Sequence of chain A:
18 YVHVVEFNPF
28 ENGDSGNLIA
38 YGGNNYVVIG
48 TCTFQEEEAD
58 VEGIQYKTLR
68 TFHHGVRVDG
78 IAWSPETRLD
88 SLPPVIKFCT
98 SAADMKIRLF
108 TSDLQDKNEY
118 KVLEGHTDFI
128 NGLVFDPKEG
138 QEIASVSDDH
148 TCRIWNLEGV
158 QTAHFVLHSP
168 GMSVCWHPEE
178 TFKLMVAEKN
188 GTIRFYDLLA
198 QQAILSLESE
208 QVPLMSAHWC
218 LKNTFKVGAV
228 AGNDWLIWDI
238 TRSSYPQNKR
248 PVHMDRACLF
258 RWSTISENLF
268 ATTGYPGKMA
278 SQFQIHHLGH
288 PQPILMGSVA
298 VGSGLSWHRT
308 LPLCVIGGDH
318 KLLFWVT

Contacts between the two chains:
Residue Y832 in chain B interacts with residue I291 in chain A (closest heavy-atom distance 2.8 Å).
Residue E830 in chain B interacts with residue L285 in chain A (closest heavy-atom distance 3.5 Å).
Residue R829 in chain B is in contact with residue P248 in chain A (closest heavy-atom distance 2.4 Å).
Residue Y832 in chain B interacts with residue H283 in chain A (closest heavy-atom distance 2.6 Å).
Residue N834 in chain B interacts with residue P290 in chain A (closest heavy-atom distance 1.8 Å).
Residue L835 in chain B contacts residue Q281 in chain A (closest heavy-atom distance 3.1 Å).
Residue N834 in chain B interacts with residue L292 in chain A (closest heavy-atom distance 3.0 Å).
Residue D833 in chain B contacts residue Q281 in chain A (closest heavy-atom distance 3.2 Å).
Residue D833 in chain B is in contact with residue Q289 in chain A (closest heavy-atom distance 1.6 Å).
Residue N828 in chain B contacts residue R247 in chain A (closest heavy-atom distance 2.2 Å).
Residue R829 in chain B is in contact with residue H283 in chain A (closest heavy-atom distance 3.0 Å).
Residue M837 in chain B is in contact with residue L292 in chain A (closest heavy-atom distance 2.9 Å).
Residue E838 in chain B contacts residue I291 in chain A (closest heavy-atom distance 3.5 Å).
Residue E830 in chain B contacts residue H283 in chain A (closest heavy-atom distance 1.7 Å).
Residue E838 in chain B contacts residue L292 in chain A (closest heavy-atom distance 1.8 Å).
Residue V629 in chain B contacts residue G274 in chain A (closest heavy-atom distance 2.8 Å).
Residue Y832 in chain B interacts with residue I282 in chain A (closest heavy-atom distance 2.1 Å).
Residue E836 in chain B contacts residue L292 in chain A (closest heavy-atom distance 1.9 Å).
Residue E836 in chain B contacts residue I291 in chain A (closest heavy-atom distance 0.7 Å).
Residue R829 in chain B is in contact with residue K246 in chain A (closest heavy-atom distance 3.2 Å).
Residue R831 in chain B is in contact with residue H283 in chain A (closest heavy-atom distance 0.6 Å).
Residue L835 in chain B contacts residue I282 in chain A (closest heavy-atom distance 2.8 Å).
Residue M837 in chain B contacts residue I291 in chain A (closest heavy-atom distance 2.1 Å).
Residue D833 in chain B contacts residue P288 in chain A (closest heavy-atom distance 2.3 Å).
Residue R831 in chain B interacts with residue L266 in chain A (closest heavy-atom distance 1.4 Å).
Residue Y839 in chain B interacts with residue I291 in chain A (closest heavy-atom distance 3.0 Å).
Residue L835 in chain B interacts with residue L292 in chain A (closest heavy-atom distance 0.8 Å).
Residue D833 in chain B is in contact with residue I291 in chain A (closest heavy-atom distance 2.3 Å).
Residue L835 in chain B interacts with residue M293 in chain A (closest heavy-atom distance 2.0 Å).
Residue R831 in chain B is in contact with residue I282 in chain A (closest heavy-atom distance 0.6 Å).
Residue Y832 in chain B is in contact with residue P290 in chain A (closest heavy-atom distance 1.9 Å).
Residue L835 in chain B interacts with residue F280 in chain A (closest heavy-atom distance 1.4 Å).
Residue N828 in chain B interacts with residue K246 in chain A (closest heavy-atom distance 2.3 Å).
Residue D833 in chain B interacts with residue I282 in chain A (closest heavy-atom distance 3.1 Å).
Residue E830 in chain B interacts with residue H284 in chain A (closest heavy-atom distance 1.2 Å).
Residue N834 in chain B is in contact with residue I282 in chain A (closest heavy-atom distance 2.2 Å).
Residue N834 in chain B is in contact with residue I291 in chain A (closest heavy-atom distance 3.5 Å).
Residue R829 in chain B is in contact with residue R247 in chain A (closest heavy-atom distance 2.5 Å).
Residue R775 in chain B interacts with residue A277 in chain A (closest heavy-atom distance 2.0 Å).
Residue R831 in chain B is in contact with residue F267 in chain A (closest heavy-atom distance 3.2 Å).
Residue Y839 in chain B interacts with residue M293 in chain A (closest heavy-atom distance 3.4 Å).
Residue E830 in chain B contacts residue I282 in chain A (closest heavy-atom distance 0.7 Å).
Residue R831 in chain B interacts with residue H284 in chain A (closest heavy-atom distance 2.8 Å).
Residue V629 in chain B interacts with residue P273 in chain A (closest heavy-atom distance 3.6 Å).
Residue L840 in chain B contacts residue I291 in chain A (closest heavy-atom distance 3.7 Å).
Residue R775 in chain B is in contact with residue M276 in chain A (closest heavy-atom distance 1.4 Å).
Residue D833 in chain B contacts residue P290 in chain A (closest heavy-atom distance 0.4 Å).
Residue S827 in chain B interacts with residue H287 in chain A (closest heavy-atom distance 3.6 Å).
Residue Y839 in chain B contacts residue L292 in chain A (closest heavy-atom distance 2.1 Å).
Residue T776 in chain B contacts residue K275 in chain A (closest heavy-atom distance 2.1 Å).
Residue K825 in chain B interacts with residue Q289 in chain A (closest heavy-atom distance 2.2 Å).
Residue Y839 in chain B is in contact with residue G294 in chain A (closest heavy-atom distance 3.5 Å).
Residue M837 in chain B is in contact with residue P290 in chain A (closest heavy-atom distance 3.0 Å).
Residue R831 in chain B interacts with residue Q281 in chain A (closest heavy-atom distance 1.7 Å).
Residue L835 in chain B is in contact with residue I291 in chain A (closest heavy-atom distance 1.6 Å).
Residue Y832 in chain B interacts with residue Q281 in chain A (closest heavy-atom distance 1.3 Å).
Residue L835 in chain B contacts residue P290 in chain A (closest heavy-atom distance 1.8 Å).
Residue R775 in chain B is in contact with residue K275 in chain A (closest heavy-atom distance 2.0 Å).
Residue R831 in chain B is in contact with residue P290 in chain A (closest heavy-atom distance 3.1 Å).
Residue E836 in chain B is in contact with residue P290 in chain A (closest heavy-atom distance 2.4 Å).

Sequence of chain B:
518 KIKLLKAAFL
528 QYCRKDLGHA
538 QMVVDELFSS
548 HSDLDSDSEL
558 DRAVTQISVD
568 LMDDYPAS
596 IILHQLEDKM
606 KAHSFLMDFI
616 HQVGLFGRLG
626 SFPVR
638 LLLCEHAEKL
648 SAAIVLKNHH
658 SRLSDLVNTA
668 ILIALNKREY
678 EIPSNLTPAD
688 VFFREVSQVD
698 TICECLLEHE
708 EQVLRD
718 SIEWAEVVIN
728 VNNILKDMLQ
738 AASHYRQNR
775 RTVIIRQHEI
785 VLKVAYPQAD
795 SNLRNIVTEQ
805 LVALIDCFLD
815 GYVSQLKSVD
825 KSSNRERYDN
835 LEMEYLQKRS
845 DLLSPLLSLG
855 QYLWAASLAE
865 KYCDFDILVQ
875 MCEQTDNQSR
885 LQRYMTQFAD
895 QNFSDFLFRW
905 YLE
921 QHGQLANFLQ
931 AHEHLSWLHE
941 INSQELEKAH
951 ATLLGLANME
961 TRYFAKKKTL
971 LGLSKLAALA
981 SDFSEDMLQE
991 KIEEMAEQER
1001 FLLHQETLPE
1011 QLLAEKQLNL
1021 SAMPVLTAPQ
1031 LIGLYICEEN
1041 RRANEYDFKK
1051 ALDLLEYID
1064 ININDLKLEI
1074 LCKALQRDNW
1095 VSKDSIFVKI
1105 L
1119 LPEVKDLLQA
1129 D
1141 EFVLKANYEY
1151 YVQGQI

This data describes a binding interaction between two proteins.